This data describes a binding interaction between two proteins.

Sequence of protein 2:
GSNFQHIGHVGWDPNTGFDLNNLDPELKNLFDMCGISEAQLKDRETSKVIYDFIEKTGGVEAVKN

Sequence of protein 1:
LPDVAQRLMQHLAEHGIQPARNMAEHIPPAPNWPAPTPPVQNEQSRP

Contacts between the two chains:
Residue C34 in protein 2 is in contact with residue L9 in protein 1 (closest heavy-atom distance 3.7 Å).
Residue F53 in protein 2 interacts with residue V5 in protein 1 (closest heavy-atom distance 3.4 Å).
Residue I36 in protein 2 contacts residue P20 in protein 1 (closest heavy-atom distance 3.6 Å).
Residue I50 in protein 2 is in contact with residue L13 in protein 1 (closest heavy-atom distance 4.2 Å).
Residue C34 in protein 2 contacts residue L13 in protein 1 (closest heavy-atom distance 5.0 Å).
Residue C34 in protein 2 contacts residue M10 in protein 1 (closest heavy-atom distance 3.7 Å).
Residue V49 in protein 2 is in contact with residue L13 in protein 1 (closest heavy-atom distance 4.1 Å).
Residue K56 in protein 2 contacts residue H12 in protein 1 (closest heavy-atom distance 3.5 Å).
Residue V63 in protein 2 contacts residue V5 in protein 1 (closest heavy-atom distance 3.9 Å).
Residue M33 in protein 2 interacts with residue A6 in protein 1 (closest heavy-atom distance 4.3 Å).
Residue V49 in protein 2 interacts with residue H12 in protein 1 (closest heavy-atom distance 3.2 Å).
Residue G35 in protein 2 interacts with residue P20 in protein 1 (closest heavy-atom distance 3.4 Å).
Residue L30 in protein 2 contacts residue A6 in protein 1 (closest heavy-atom distance 3.6 Å).
Residue L30 in protein 2 contacts residue V5 in protein 1 (closest heavy-atom distance 3.8 Å).
Residue P25 in protein 2 interacts with residue L2 in protein 1 (closest heavy-atom distance 4.6 Å).
Residue Q40 in protein 2 is in contact with residue M24 in protein 1 (closest heavy-atom distance 3.7 Å).
Residue V63 in protein 2 interacts with residue L2 in protein 1 (closest heavy-atom distance 4.3 Å).
Residue Q40 in protein 2 is in contact with residue I18 in protein 1 (closest heavy-atom distance 4.9 Å).
Residue V49 in protein 2 is in contact with residue H16 in protein 1 (closest heavy-atom distance 3.4 Å).
Residue Q40 in protein 2 contacts residue A21 in protein 1 (closest heavy-atom distance 3.0 Å).
Residue E26 in protein 2 interacts with residue V5 in protein 1 (closest heavy-atom distance 4.2 Å).
Residue N29 in protein 2 is in contact with residue L2 in protein 1 (closest heavy-atom distance 3.8 Å).
Residue E45 in protein 2 interacts with residue I18 in protein 1 (closest heavy-atom distance 4.0 Å).
Residue Q40 in protein 2 contacts residue Q19 in protein 1 (closest heavy-atom distance 2.8 Å).
Residue G35 in protein 2 contacts residue R22 in protein 1 (closest heavy-atom distance 3.1 Å).
Residue T46 in protein 2 contacts residue I18 in protein 1 (closest heavy-atom distance 3.5 Å).
Residue I36 in protein 2 is in contact with residue L9 in protein 1 (closest heavy-atom distance 3.6 Å).
Residue L30 in protein 2 interacts with residue L2 in protein 1 (closest heavy-atom distance 4.3 Å).
Residue F53 in protein 2 is in contact with residue R8 in protein 1 (closest heavy-atom distance 3.5 Å).
Residue I50 in protein 2 interacts with residue I18 in protein 1 (closest heavy-atom distance 4.7 Å).
Residue V49 in protein 2 is in contact with residue I18 in protein 1 (closest heavy-atom distance 3.6 Å).
Residue Q40 in protein 2 contacts residue P20 in protein 1 (closest heavy-atom distance 3.5 Å).
Residue S37 in protein 2 contacts residue A21 in protein 1 (closest heavy-atom distance 3.4 Å).
Residue F53 in protein 2 contacts residue L9 in protein 1 (closest heavy-atom distance 3.4 Å).
Residue I50 in protein 2 is in contact with residue L9 in protein 1 (closest heavy-atom distance 4.6 Å).
Residue D52 in protein 2 interacts with residue H12 in protein 1 (closest heavy-atom distance 3.6 Å).
Residue M33 in protein 2 contacts residue L2 in protein 1 (closest heavy-atom distance 3.6 Å).
Residue M33 in protein 2 contacts residue P3 in protein 1 (closest heavy-atom distance 3.9 Å).
Residue C34 in protein 2 is in contact with residue A6 in protein 1 (closest heavy-atom distance 4.6 Å).
Residue E26 in protein 2 contacts residue L2 in protein 1 (closest heavy-atom distance 3.6 Å).
Residue T57 in protein 2 contacts residue R8 in protein 1 (closest heavy-atom distance 3.4 Å).
Residue C34 in protein 2 is in contact with residue P20 in protein 1 (closest heavy-atom distance 3.4 Å).
Residue I36 in protein 2 is in contact with residue L13 in protein 1 (closest heavy-atom distance 4.8 Å).
Residue F53 in protein 2 contacts residue H12 in protein 1 (closest heavy-atom distance 3.9 Å).
Residue G35 in protein 2 interacts with residue A21 in protein 1 (closest heavy-atom distance 3.0 Å).
Residue I36 in protein 2 interacts with residue A21 in protein 1 (closest heavy-atom distance 3.9 Å).
Residue L30 in protein 2 interacts with residue L9 in protein 1 (closest heavy-atom distance 3.8 Å).
Residue C34 in protein 2 interacts with residue R22 in protein 1 (closest heavy-atom distance 3.3 Å).